Sequence of chain A:
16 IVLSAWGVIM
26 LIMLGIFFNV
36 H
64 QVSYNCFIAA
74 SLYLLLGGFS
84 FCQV

Contacts between the two chains:
Residue L415 in chain B is in contact with residue W21 in chain A (closest heavy-atom distance 3.4 Å).
Residue A784 in chain B contacts residue L18 in chain A (closest heavy-atom distance 4.0 Å).
Residue F780 in chain B interacts with residue M25 in chain A (closest heavy-atom distance 3.8 Å).
Residue G772 in chain B interacts with residue L79 in chain A (closest heavy-atom distance 3.3 Å).
Residue K768 in chain B interacts with residue F70 in chain A (closest heavy-atom distance 3.2 Å).
Residue T787 in chain B is in contact with residue W21 in chain A (closest heavy-atom distance 3.6 Å).
Residue A784 in chain B contacts residue W21 in chain A (closest heavy-atom distance 3.6 Å).
Residue C467 in chain B interacts with residue M28 in chain A (closest heavy-atom distance 4.5 Å).
Residue F780 in chain B is in contact with residue W21 in chain A (closest heavy-atom distance 4.7 Å).
Residue F468 in chain B contacts residue M25 in chain A (closest heavy-atom distance 3.2 Å).
Residue F777 in chain B contacts residue F82 in chain A (closest heavy-atom distance 4.1 Å).
Residue F780 in chain B contacts residue L26 in chain A (closest heavy-atom distance 4.3 Å).
Residue V788 in chain B contacts residue W21 in chain A (closest heavy-atom distance 4.5 Å).
Residue F777 in chain B is in contact with residue L79 in chain A (closest heavy-atom distance 3.7 Å).
Residue L774 in chain B contacts residue F82 in chain A (closest heavy-atom distance 4.3 Å).
Residue L765 in chain B is in contact with residue F33 in chain A (closest heavy-atom distance 4.0 Å).
Residue A771 in chain B contacts residue S74 in chain A (closest heavy-atom distance 4.7 Å).
Residue G772 in chain B is in contact with residue L78 in chain A (closest heavy-atom distance 3.5 Å).
Residue A771 in chain B contacts residue I71 in chain A (closest heavy-atom distance 4.2 Å).
Residue L776 in chain B contacts residue L79 in chain A (closest heavy-atom distance 3.7 Å).
Residue L472 in chain B contacts residue F32 in chain A (closest heavy-atom distance 3.2 Å).
Residue V767 in chain B contacts residue I71 in chain A (closest heavy-atom distance 4.8 Å).
Residue L415 in chain B is in contact with residue M25 in chain A (closest heavy-atom distance 4.5 Å).
Residue G772 in chain B contacts residue S74 in chain A (closest heavy-atom distance 3.3 Å).
Residue G773 in chain B contacts residue L79 in chain A (closest heavy-atom distance 3.7 Å).
Residue L776 in chain B is in contact with residue L26 in chain A (closest heavy-atom distance 4.3 Å).
Residue F783 in chain B interacts with residue M25 in chain A (closest heavy-atom distance 4.4 Å).
Residue L765 in chain B contacts residue I71 in chain A (closest heavy-atom distance 3.4 Å).
Residue K768 in chain B is in contact with residue Y67 in chain A (closest heavy-atom distance 3.4 Å).
Residue F468 in chain B is in contact with residue W21 in chain A (closest heavy-atom distance 4.6 Å).
Residue G773 in chain B is in contact with residue F82 in chain A (closest heavy-atom distance 3.6 Å).
Residue F780 in chain B interacts with residue G22 in chain A (closest heavy-atom distance 3.7 Å).
Residue G773 in chain B is in contact with residue S74 in chain A (closest heavy-atom distance 4.5 Å).
Residue L765 in chain B contacts residue L29 in chain A (closest heavy-atom distance 4.6 Å).
Residue S769 in chain B interacts with residue F70 in chain A (closest heavy-atom distance 4.8 Å).
Residue G772 in chain B is in contact with residue L75 in chain A (closest heavy-atom distance 4.2 Å).
Residue G773 in chain B interacts with residue L78 in chain A (closest heavy-atom distance 3.6 Å).

Sequence of chain B:
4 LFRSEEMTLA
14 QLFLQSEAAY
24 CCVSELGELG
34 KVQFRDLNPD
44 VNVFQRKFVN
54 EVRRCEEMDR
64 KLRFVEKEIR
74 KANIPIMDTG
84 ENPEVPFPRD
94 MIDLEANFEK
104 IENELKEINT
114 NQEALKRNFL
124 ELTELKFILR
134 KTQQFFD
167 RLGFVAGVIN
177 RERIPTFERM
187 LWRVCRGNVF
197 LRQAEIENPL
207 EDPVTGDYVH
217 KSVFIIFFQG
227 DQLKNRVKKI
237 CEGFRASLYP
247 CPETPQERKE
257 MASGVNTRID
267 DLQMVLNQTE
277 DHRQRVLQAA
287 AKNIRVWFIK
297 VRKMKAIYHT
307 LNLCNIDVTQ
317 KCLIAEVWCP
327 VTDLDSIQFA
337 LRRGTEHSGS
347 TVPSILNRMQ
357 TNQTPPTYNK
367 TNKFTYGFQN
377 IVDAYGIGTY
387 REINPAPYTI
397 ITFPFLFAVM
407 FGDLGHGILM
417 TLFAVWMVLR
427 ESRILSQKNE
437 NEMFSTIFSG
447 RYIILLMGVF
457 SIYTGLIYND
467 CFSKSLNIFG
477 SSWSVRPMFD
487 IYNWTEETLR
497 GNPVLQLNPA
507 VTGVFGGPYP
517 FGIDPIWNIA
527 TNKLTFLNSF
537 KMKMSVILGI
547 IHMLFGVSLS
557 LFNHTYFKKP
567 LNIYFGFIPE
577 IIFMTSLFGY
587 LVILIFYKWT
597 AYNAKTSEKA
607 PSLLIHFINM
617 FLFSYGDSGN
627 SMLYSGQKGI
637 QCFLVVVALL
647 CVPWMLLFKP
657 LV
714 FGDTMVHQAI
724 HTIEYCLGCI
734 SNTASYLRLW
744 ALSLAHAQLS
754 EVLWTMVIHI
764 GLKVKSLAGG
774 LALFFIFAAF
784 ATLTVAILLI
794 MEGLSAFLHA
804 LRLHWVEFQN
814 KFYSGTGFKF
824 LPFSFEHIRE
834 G

This data describes a binding interaction between two proteins.